Sequence of chain A:
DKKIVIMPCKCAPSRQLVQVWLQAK

Contacts between the two chains:
Residue E170 in chain B contacts residue K5 in chain A (closest heavy-atom distance 3.2 Å).
Residue W187 in chain B is in contact with residue C11 in chain A (closest heavy-atom distance 3.6 Å).
Residue Y53 in chain B interacts with residue P15 in chain A (closest heavy-atom distance 2.5 Å).
Residue H73 in chain B interacts with residue V20 in chain A (closest heavy-atom distance 3.9 Å).
Residue A172 in chain B is in contact with residue K4 in chain A (closest heavy-atom distance 3.1 Å).
Residue P54 in chain B is in contact with residue L24 in chain A (closest heavy-atom distance 4.0 Å).
Residue E97 in chain B is in contact with residue K5 in chain A (closest heavy-atom distance 2.9 Å).
Residue P186 in chain B contacts residue P10 in chain A (closest heavy-atom distance 3.9 Å).
Residue A172 in chain B is in contact with residue I6 in chain A (closest heavy-atom distance 3.9 Å).
Residue C72 in chain B contacts residue W23 in chain A (closest heavy-atom distance 3.5 Å).
Residue I188 in chain B is in contact with residue I8 in chain A (closest heavy-atom distance 3.2 Å).
Residue L189 in chain B is in contact with residue I8 in chain A (closest heavy-atom distance 3.9 Å).
Residue P186 in chain B contacts residue C11 in chain A (closest heavy-atom distance 3.0 Å).
Residue C160 in chain B interacts with residue R17 in chain A (closest heavy-atom distance 2.9 Å).
Residue Y79 in chain B is in contact with residue A14 in chain A (closest heavy-atom distance 3.5 Å).
Residue P74 in chain B interacts with residue W23 in chain A (closest heavy-atom distance 3.6 Å).
Residue V164 in chain B contacts residue P10 in chain A (closest heavy-atom distance 3.2 Å).
Residue T168 in chain B contacts residue I6 in chain A (closest heavy-atom distance 2.8 Å).
Residue A171 in chain B contacts residue K4 in chain A (closest heavy-atom distance 3.9 Å).
Residue G159 in chain B interacts with residue R17 in chain A (closest heavy-atom distance 3.9 Å).
Residue Y79 in chain B contacts residue K12 in chain A (closest heavy-atom distance 2.6 Å).
Residue I182 in chain B interacts with residue I8 in chain A (closest heavy-atom distance 3.5 Å).
Residue V166 in chain B contacts residue I8 in chain A (closest heavy-atom distance 2.8 Å).
Residue I57 in chain B contacts residue V20 in chain A (closest heavy-atom distance 3.5 Å).
Residue I188 in chain B interacts with residue M9 in chain A (closest heavy-atom distance 2.9 Å).
Residue W187 in chain B interacts with residue M9 in chain A (closest heavy-atom distance 3.2 Å).
Residue Y53 in chain B is in contact with residue V20 in chain A (closest heavy-atom distance 3.7 Å).
Residue V52 in chain B is in contact with residue R17 in chain A (closest heavy-atom distance 3.0 Å).
Residue L165 in chain B interacts with residue M9 in chain A (closest heavy-atom distance 3.7 Å).
Residue L189 in chain B contacts residue V7 in chain A (closest heavy-atom distance 3.4 Å).
Residue L165 in chain B contacts residue I8 in chain A (closest heavy-atom distance 3.4 Å).
Residue Y79 in chain B interacts with residue P15 in chain A (closest heavy-atom distance 4.0 Å).
Residue H167 in chain B contacts residue V7 in chain A (closest heavy-atom distance 3.5 Å).
Residue Y79 in chain B interacts with residue P10 in chain A (closest heavy-atom distance 3.6 Å).
Residue I188 in chain B is in contact with residue C11 in chain A (closest heavy-atom distance 3.8 Å).
Residue D194 in chain B interacts with residue M9 in chain A (closest heavy-atom distance 3.5 Å).
Residue V164 in chain B contacts residue M9 in chain A (closest heavy-atom distance 3.4 Å).
Residue T163 in chain B is in contact with residue M9 in chain A (closest heavy-atom distance 3.6 Å).
Residue W187 in chain B is in contact with residue P10 in chain A (closest heavy-atom distance 3.5 Å).
Residue F162 in chain B interacts with residue A14 in chain A (closest heavy-atom distance 3.4 Å).
Residue A171 in chain B contacts residue I6 in chain A (closest heavy-atom distance 3.8 Å).
Residue Y53 in chain B contacts residue A14 in chain A (closest heavy-atom distance 3.5 Å).
Residue E75 in chain B interacts with residue L19 in chain A (closest heavy-atom distance 3.3 Å).
Residue T168 in chain B interacts with residue K5 in chain A (closest heavy-atom distance 3.4 Å).
Residue L76 in chain B interacts with residue P15 in chain A (closest heavy-atom distance 3.8 Å).
Residue L189 in chain B interacts with residue I6 in chain A (closest heavy-atom distance 3.6 Å).
Residue Y53 in chain B interacts with residue R17 in chain A (closest heavy-atom distance 4.0 Å).
Residue H167 in chain B interacts with residue I6 in chain A (closest heavy-atom distance 3.8 Å).
Residue V166 in chain B contacts residue V7 in chain A (closest heavy-atom distance 3.3 Å).
Residue G56 in chain B contacts residue L24 in chain A (closest heavy-atom distance 3.5 Å).
Residue Y79 in chain B is in contact with residue C13 in chain A (closest heavy-atom distance 3.7 Å).
Residue H73 in chain B is in contact with residue W23 in chain A (closest heavy-atom distance 3.5 Å).
Residue E75 in chain B interacts with residue P15 in chain A (closest heavy-atom distance 3.6 Å).
Residue W187 in chain B contacts residue I8 in chain A (closest heavy-atom distance 3.5 Å).
Residue A190 in chain B is in contact with residue V7 in chain A (closest heavy-atom distance 2.9 Å).
Residue V164 in chain B is in contact with residue I8 in chain A (closest heavy-atom distance 4.0 Å).
Residue E51 in chain B contacts residue R17 in chain A (closest heavy-atom distance 2.9 Å).
Residue E170 in chain B interacts with residue I6 in chain A (closest heavy-atom distance 3.0 Å).
Residue M176 in chain B is in contact with residue I6 in chain A (closest heavy-atom distance 3.4 Å).
Residue I179 in chain B is in contact with residue C11 in chain A (closest heavy-atom distance 3.7 Å).

These two protein chains interact to form a complex.

Sequence of chain B:
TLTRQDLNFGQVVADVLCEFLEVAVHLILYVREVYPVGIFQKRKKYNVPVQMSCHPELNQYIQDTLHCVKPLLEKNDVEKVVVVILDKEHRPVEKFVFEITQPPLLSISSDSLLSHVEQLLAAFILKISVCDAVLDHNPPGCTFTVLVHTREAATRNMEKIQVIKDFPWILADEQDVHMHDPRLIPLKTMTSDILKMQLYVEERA